These two protein chains interact to form a complex.

Contacts between the two chains:
Residue T26 in the first protein is in contact with residue F8 in the second protein (closest heavy-atom distance 3.6 Å).
Residue G49 in the first protein contacts residue E1 in the second protein (closest heavy-atom distance 4.8 Å).
Residue L68 in the first protein is in contact with residue F23 in the second protein (closest heavy-atom distance 4.7 Å).
Residue V45 in the first protein is in contact with residue S3 in the second protein (closest heavy-atom distance 3.8 Å).
Residue M46 in the first protein is in contact with residue E1 in the second protein (closest heavy-atom distance 3.6 Å).
Residue F38 in the first protein contacts residue I12 in the second protein (closest heavy-atom distance 3.9 Å).
Residue K167 in the first protein contacts residue I2 in the second protein (closest heavy-atom distance 2.8 Å).
Residue S42 in the first protein is in contact with residue E9 in the second protein (closest heavy-atom distance 2.9 Å).
Residue S42 in the first protein is in contact with residue F8 in the second protein (closest heavy-atom distance 3.3 Å).
Residue Y65 in the first protein is in contact with residue F23 in the second protein (closest heavy-atom distance 4.2 Å).
Residue D39 in the first protein contacts residue V14 in the second protein (closest heavy-atom distance 4.2 Å).
Residue Y41 in the first protein interacts with residue H10 in the second protein (closest heavy-atom distance 3.6 Å).
Residue I22 in the first protein contacts residue F8 in the second protein (closest heavy-atom distance 4.2 Å).
Residue R175 in the first protein interacts with residue I2 in the second protein (closest heavy-atom distance 3.5 Å).
Residue A43 in the first protein interacts with residue S6 in the second protein (closest heavy-atom distance 3.5 Å).
Residue A43 in the first protein is in contact with residue D7 in the second protein (closest heavy-atom distance 4.0 Å).
Residue R175 in the first protein contacts residue E1 in the second protein (closest heavy-atom distance 4.0 Å).
Residue V37 in the first protein contacts residue G15 in the second protein (closest heavy-atom distance 4.2 Å).
Residue D48 in the first protein interacts with residue E1 in the second protein (closest heavy-atom distance 2.8 Å).
Residue V37 in the first protein interacts with residue F16 in the second protein (closest heavy-atom distance 4.1 Å).
Residue F38 in the first protein interacts with residue H13 in the second protein (closest heavy-atom distance 3.9 Å).
Residue N40 in the first protein contacts residue T11 in the second protein (closest heavy-atom distance 2.3 Å).
Residue V37 in the first protein contacts residue V14 in the second protein (closest heavy-atom distance 3.5 Å).
Residue T25 in the first protein contacts residue F8 in the second protein (closest heavy-atom distance 3.3 Å).
Residue S42 in the first protein contacts residue T11 in the second protein (closest heavy-atom distance 3.7 Å).
Residue N44 in the first protein contacts residue L4 in the second protein (closest heavy-atom distance 4.3 Å).
Residue Y41 in the first protein is in contact with residue E9 in the second protein (closest heavy-atom distance 3.3 Å).
Residue V47 in the first protein interacts with residue I2 in the second protein (closest heavy-atom distance 4.1 Å).
Residue Y24 in the first protein contacts residue S3 in the second protein (closest heavy-atom distance 4.7 Å).
Residue S42 in the first protein is in contact with residue D7 in the second protein (closest heavy-atom distance 3.5 Å).
Residue V37 in the first protein is in contact with residue F23 in the second protein (closest heavy-atom distance 3.8 Å).
Residue V45 in the first protein is in contact with residue I2 in the second protein (closest heavy-atom distance 4.4 Å).
Residue D39 in the first protein contacts residue H13 in the second protein (closest heavy-atom distance 2.6 Å).
Residue Y41 in the first protein contacts residue F8 in the second protein (closest heavy-atom distance 3.8 Å).
Residue D39 in the first protein interacts with residue I12 in the second protein (closest heavy-atom distance 3.3 Å).
Residue K167 in the first protein interacts with residue S3 in the second protein (closest heavy-atom distance 3.9 Å).
Residue K167 in the first protein contacts residue L4 in the second protein (closest heavy-atom distance 3.7 Å).
Residue N44 in the first protein interacts with residue D7 in the second protein (closest heavy-atom distance 3.0 Å).
Residue M46 in the first protein is in contact with residue S3 in the second protein (closest heavy-atom distance 2.9 Å).
Residue M46 in the first protein is in contact with residue I2 in the second protein (closest heavy-atom distance 3.4 Å).
Residue N40 in the first protein contacts residue I12 in the second protein (closest heavy-atom distance 3.0 Å).
Residue F38 in the first protein is in contact with residue V14 in the second protein (closest heavy-atom distance 2.9 Å).
Residue N40 in the first protein is in contact with residue E9 in the second protein (closest heavy-atom distance 4.3 Å).
Residue D48 in the first protein interacts with residue I2 in the second protein (closest heavy-atom distance 4.8 Å).
Residue Y24 in the first protein contacts residue P5 in the second protein (closest heavy-atom distance 3.2 Å).
Residue N40 in the first protein interacts with residue H10 in the second protein (closest heavy-atom distance 3.6 Å).
Residue T25 in the first protein is in contact with residue P5 in the second protein (closest heavy-atom distance 4.2 Å).
Residue N44 in the first protein contacts residue S6 in the second protein (closest heavy-atom distance 2.8 Å).
Residue Y65 in the first protein contacts residue F16 in the second protein (closest heavy-atom distance 3.7 Å).
Residue N44 in the first protein is in contact with residue P5 in the second protein (closest heavy-atom distance 3.3 Å).
Residue D39 in the first protein is in contact with residue H10 in the second protein (closest heavy-atom distance 2.8 Å).
Residue A43 in the first protein contacts residue F8 in the second protein (closest heavy-atom distance 4.6 Å).
Residue Y41 in the first protein is in contact with residue T11 in the second protein (closest heavy-atom distance 4.2 Å).
Residue V45 in the first protein is in contact with residue L4 in the second protein (closest heavy-atom distance 4.1 Å).
Residue A43 in the first protein contacts residue P5 in the second protein (closest heavy-atom distance 4.3 Å).
Residue V45 in the first protein contacts residue P5 in the second protein (closest heavy-atom distance 3.5 Å).
Residue I174 in the first protein interacts with residue I2 in the second protein (closest heavy-atom distance 4.0 Å).
Residue V47 in the first protein interacts with residue E1 in the second protein (closest heavy-atom distance 3.7 Å).
Residue D171 in the first protein interacts with residue I2 in the second protein (closest heavy-atom distance 3.4 Å).
Residue D171 in the first protein is in contact with residue S3 in the second protein (closest heavy-atom distance 4.7 Å).

Sequence of the first protein:
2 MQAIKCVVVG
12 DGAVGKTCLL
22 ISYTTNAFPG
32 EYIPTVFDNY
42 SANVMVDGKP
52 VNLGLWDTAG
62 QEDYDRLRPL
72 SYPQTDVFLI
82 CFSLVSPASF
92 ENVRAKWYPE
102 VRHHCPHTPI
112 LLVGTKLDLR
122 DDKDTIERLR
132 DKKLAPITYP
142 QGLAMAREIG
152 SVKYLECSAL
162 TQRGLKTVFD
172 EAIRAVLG

Sequence of the second protein:
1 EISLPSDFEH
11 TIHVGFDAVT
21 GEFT